Sequence of protein 1:
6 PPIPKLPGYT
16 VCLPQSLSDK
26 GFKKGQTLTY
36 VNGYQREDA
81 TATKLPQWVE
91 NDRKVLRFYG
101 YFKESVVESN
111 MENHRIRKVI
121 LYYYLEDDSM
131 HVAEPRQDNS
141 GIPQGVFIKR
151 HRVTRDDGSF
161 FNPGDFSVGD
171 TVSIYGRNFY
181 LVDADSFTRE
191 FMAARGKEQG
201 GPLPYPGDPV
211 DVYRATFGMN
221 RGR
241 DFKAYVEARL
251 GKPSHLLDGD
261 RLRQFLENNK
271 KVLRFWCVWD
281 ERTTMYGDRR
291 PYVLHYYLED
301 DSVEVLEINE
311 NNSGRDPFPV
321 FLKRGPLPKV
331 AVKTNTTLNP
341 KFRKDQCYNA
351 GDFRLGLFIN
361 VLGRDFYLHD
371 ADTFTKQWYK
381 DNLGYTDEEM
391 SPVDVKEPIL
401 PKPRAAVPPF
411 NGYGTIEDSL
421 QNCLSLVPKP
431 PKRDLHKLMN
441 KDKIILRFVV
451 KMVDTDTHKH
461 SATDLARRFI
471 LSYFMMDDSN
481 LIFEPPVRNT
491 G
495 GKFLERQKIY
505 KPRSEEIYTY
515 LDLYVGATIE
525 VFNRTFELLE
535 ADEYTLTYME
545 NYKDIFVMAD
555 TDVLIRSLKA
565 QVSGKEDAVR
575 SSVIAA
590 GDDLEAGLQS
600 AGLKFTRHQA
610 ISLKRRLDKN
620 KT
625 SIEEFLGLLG

Residue-level contacts at the interface:
Residue V320 in protein 1 is in contact with residue S78 in protein 2 (closest heavy-atom distance 3.9 Å).
Residue K323 in protein 1 contacts residue S78 in protein 2 (closest heavy-atom distance 3.0 Å).
Residue T334 in protein 1 interacts with residue D26 in protein 2 (closest heavy-atom distance 3.8 Å).
Residue F318 in protein 1 interacts with residue R77 in protein 2 (closest heavy-atom distance 3.5 Å).
Residue L338 in protein 1 interacts with residue L217 in protein 2 (closest heavy-atom distance 4.0 Å).
Residue T336 in protein 1 interacts with residue V23 in protein 2 (closest heavy-atom distance 3.9 Å).
Residue N335 in protein 1 interacts with residue G360 in protein 2 (closest heavy-atom distance 3.4 Å).
Residue Y245 in protein 1 is in contact with residue K216 in protein 2 (closest heavy-atom distance 3.5 Å).
Residue T337 in protein 1 is in contact with residue F270 in protein 2 (closest heavy-atom distance 4.6 Å).
Residue Y245 in protein 1 is in contact with residue R213 in protein 2 (closest heavy-atom distance 4.0 Å).
Residue R364 in protein 1 interacts with residue P32 in protein 2 (closest heavy-atom distance 4.4 Å).
Residue R364 in protein 1 is in contact with residue Q83 in protein 2 (closest heavy-atom distance 3.8 Å).
Residue N335 in protein 1 contacts residue Q279 in protein 2 (closest heavy-atom distance 3.8 Å).
Residue L338 in protein 1 contacts residue L215 in protein 2 (closest heavy-atom distance 3.7 Å).
Residue S254 in protein 1 contacts residue T218 in protein 2 (closest heavy-atom distance 3.2 Å).
Residue A248 in protein 1 is in contact with residue F212 in protein 2 (closest heavy-atom distance 3.5 Å).
Residue T336 in protein 1 is in contact with residue P358 in protein 2 (closest heavy-atom distance 4.3 Å).
Residue K341 in protein 1 interacts with residue R276 in protein 2 (closest heavy-atom distance 4.1 Å).
Residue A248 in protein 1 is in contact with residue T218 in protein 2 (closest heavy-atom distance 4.2 Å).
Residue S254 in protein 1 is in contact with residue T219 in protein 2 (closest heavy-atom distance 3.7 Å).
Residue M285 in protein 1 contacts residue T55 in protein 2 (closest heavy-atom distance 4.4 Å).
Residue T336 in protein 1 contacts residue G360 in protein 2 (closest heavy-atom distance 4.2 Å).
Residue N335 in protein 1 interacts with residue K359 in protein 2 (closest heavy-atom distance 4.4 Å).
Residue R364 in protein 1 interacts with residue T33 in protein 2 (closest heavy-atom distance 3.8 Å).
Residue K323 in protein 1 is in contact with residue S75 in protein 2 (closest heavy-atom distance 2.6 Å).
Residue L338 in protein 1 interacts with residue R276 in protein 2 (closest heavy-atom distance 4.3 Å).
Residue T337 in protein 1 interacts with residue P272 in protein 2 (closest heavy-atom distance 4.3 Å).
Residue Y286 in protein 1 interacts with residue T55 in protein 2 (closest heavy-atom distance 3.6 Å).
Residue P319 in protein 1 is in contact with residue D74 in protein 2 (closest heavy-atom distance 3.1 Å).
Residue L338 in protein 1 interacts with residue T274 in protein 2 (closest heavy-atom distance 4.4 Å).
Residue F318 in protein 1 is in contact with residue M73 in protein 2 (closest heavy-atom distance 4.2 Å).
Residue T337 in protein 1 is in contact with residue L273 in protein 2 (closest heavy-atom distance 4.5 Å).
Residue L257 in protein 1 is in contact with residue T218 in protein 2 (closest heavy-atom distance 4.3 Å).
Residue N335 in protein 1 interacts with residue H227 in protein 2 (closest heavy-atom distance 4.5 Å).
Residue Y245 in protein 1 interacts with residue F212 in protein 2 (closest heavy-atom distance 3.4 Å).
Residue F321 in protein 1 interacts with residue R77 in protein 2 (closest heavy-atom distance 4.4 Å).
Residue R249 in protein 1 contacts residue F212 in protein 2 (closest heavy-atom distance 3.5 Å).
Residue N339 in protein 1 contacts residue D224 in protein 2 (closest heavy-atom distance 3.1 Å).
Residue N339 in protein 1 contacts residue H227 in protein 2 (closest heavy-atom distance 3.7 Å).
Residue D316 in protein 1 is in contact with residue P87 in protein 2 (closest heavy-atom distance 4.4 Å).
Residue K323 in protein 1 interacts with residue P80 in protein 2 (closest heavy-atom distance 4.6 Å).
Residue F318 in protein 1 contacts residue F90 in protein 2 (closest heavy-atom distance 3.2 Å).
Residue T337 in protein 1 is in contact with residue L361 in protein 2 (closest heavy-atom distance 4.4 Å).
Residue L362 in protein 1 interacts with residue P80 in protein 2 (closest heavy-atom distance 4.4 Å).
Residue W279 in protein 1 contacts residue T33 in protein 2 (closest heavy-atom distance 4.6 Å).
Residue T334 in protein 1 contacts residue G360 in protein 2 (closest heavy-atom distance 3.5 Å).
Residue F321 in protein 1 interacts with residue S78 in protein 2 (closest heavy-atom distance 3.2 Å).
Residue T337 in protein 1 contacts residue H227 in protein 2 (closest heavy-atom distance 3.9 Å).
Residue M285 in protein 1 contacts residue G56 in protein 2 (closest heavy-atom distance 4.2 Å).
Residue T336 in protein 1 contacts residue L361 in protein 2 (closest heavy-atom distance 3.7 Å).
Residue L362 in protein 1 interacts with residue P32 in protein 2 (closest heavy-atom distance 4.1 Å).
Residue K323 in protein 1 contacts residue G79 in protein 2 (closest heavy-atom distance 3.5 Å).
Residue N339 in protein 1 interacts with residue K19 in protein 2 (closest heavy-atom distance 3.8 Å).
Residue L338 in protein 1 is in contact with residue Q279 in protein 2 (closest heavy-atom distance 4.3 Å).
Residue T334 in protein 1 contacts residue K359 in protein 2 (closest heavy-atom distance 4.3 Å).
Residue N339 in protein 1 is in contact with residue G223 in protein 2 (closest heavy-atom distance 3.0 Å).
Residue T336 in protein 1 is in contact with residue H227 in protein 2 (closest heavy-atom distance 3.0 Å).
Residue T336 in protein 1 interacts with residue K359 in protein 2 (closest heavy-atom distance 3.3 Å).
Residue L322 in protein 1 is in contact with residue S78 in protein 2 (closest heavy-atom distance 3.3 Å).
Residue F321 in protein 1 interacts with residue Q83 in protein 2 (closest heavy-atom distance 3.4 Å).

Sequence of protein 2:
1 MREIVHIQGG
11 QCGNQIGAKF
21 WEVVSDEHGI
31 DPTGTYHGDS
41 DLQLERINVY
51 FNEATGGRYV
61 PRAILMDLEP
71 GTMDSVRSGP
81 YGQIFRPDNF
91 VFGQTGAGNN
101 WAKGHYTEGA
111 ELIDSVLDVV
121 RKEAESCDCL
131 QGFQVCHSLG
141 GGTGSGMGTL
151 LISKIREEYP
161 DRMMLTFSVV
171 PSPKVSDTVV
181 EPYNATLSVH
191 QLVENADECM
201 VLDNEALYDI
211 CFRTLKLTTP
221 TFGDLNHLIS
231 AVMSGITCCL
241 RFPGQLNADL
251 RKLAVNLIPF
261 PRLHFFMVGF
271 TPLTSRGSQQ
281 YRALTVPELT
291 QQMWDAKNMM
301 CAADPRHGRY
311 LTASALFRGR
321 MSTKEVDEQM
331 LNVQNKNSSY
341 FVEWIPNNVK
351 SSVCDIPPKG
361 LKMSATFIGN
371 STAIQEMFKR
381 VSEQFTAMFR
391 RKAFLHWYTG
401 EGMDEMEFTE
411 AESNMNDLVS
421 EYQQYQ

These two protein chains interact to form a complex.